Sequence of protein 2:
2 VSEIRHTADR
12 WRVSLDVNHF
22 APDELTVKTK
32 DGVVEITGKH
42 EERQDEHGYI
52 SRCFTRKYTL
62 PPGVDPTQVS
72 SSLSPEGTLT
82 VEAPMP

Sequence of protein 1:
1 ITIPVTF

Residue-level contacts at the interface:
Residue S72 in protein 2 contacts residue V5 in protein 1 (closest heavy-atom distance 3.2 Å).
Residue L26 in protein 2 interacts with residue I3 in protein 1 (closest heavy-atom distance 4.2 Å).
Residue S72 in protein 2 interacts with residue I3 in protein 1 (closest heavy-atom distance 3.2 Å).
Residue V28 in protein 2 interacts with residue I3 in protein 1 (closest heavy-atom distance 3.8 Å).
Residue L74 in protein 2 contacts residue I1 in protein 1 (closest heavy-atom distance 2.6 Å).
Residue V70 in protein 2 contacts residue V5 in protein 1 (closest heavy-atom distance 3.6 Å).
Residue L74 in protein 2 interacts with residue T2 in protein 1 (closest heavy-atom distance 4.8 Å).
Residue V28 in protein 2 interacts with residue T6 in protein 1 (closest heavy-atom distance 2.9 Å).
Residue T30 in protein 2 contacts residue V5 in protein 1 (closest heavy-atom distance 3.9 Å).
Residue V28 in protein 2 is in contact with residue V5 in protein 1 (closest heavy-atom distance 3.5 Å).
Residue P23 in protein 2 contacts residue I1 in protein 1 (closest heavy-atom distance 4.2 Å).
Residue P23 in protein 2 contacts residue I3 in protein 1 (closest heavy-atom distance 4.7 Å).
Residue S73 in protein 2 contacts residue I1 in protein 1 (closest heavy-atom distance 3.3 Å).
Residue S72 in protein 2 contacts residue T2 in protein 1 (closest heavy-atom distance 4.1 Å).
Residue V28 in protein 2 contacts residue P4 in protein 1 (closest heavy-atom distance 4.3 Å).
Residue S73 in protein 2 contacts residue T2 in protein 1 (closest heavy-atom distance 4.4 Å).
Residue T30 in protein 2 interacts with residue T6 in protein 1 (closest heavy-atom distance 2.8 Å).
Residue S71 in protein 2 is in contact with residue V5 in protein 1 (closest heavy-atom distance 3.8 Å).
Residue L74 in protein 2 is in contact with residue I3 in protein 1 (closest heavy-atom distance 3.9 Å).
Residue S72 in protein 2 is in contact with residue I1 in protein 1 (closest heavy-atom distance 4.8 Å).
Residue K31 in protein 2 interacts with residue F7 in protein 1 (closest heavy-atom distance 4.5 Å).
Residue L80 in protein 2 interacts with residue I3 in protein 1 (closest heavy-atom distance 3.8 Å).
Residue T27 in protein 2 is in contact with residue I3 in protein 1 (closest heavy-atom distance 4.8 Å).
Residue S73 in protein 2 contacts residue I3 in protein 1 (closest heavy-atom distance 3.7 Å).
Residue S75 in protein 2 interacts with residue I1 in protein 1 (closest heavy-atom distance 4.7 Å).
Residue P67 in protein 2 is in contact with residue F7 in protein 1 (closest heavy-atom distance 3.7 Å).
Residue T68 in protein 2 is in contact with residue F7 in protein 1 (closest heavy-atom distance 4.6 Å).
Residue T30 in protein 2 contacts residue F7 in protein 1 (closest heavy-atom distance 2.9 Å).
Residue K29 in protein 2 interacts with residue T6 in protein 1 (closest heavy-atom distance 3.4 Å).
Residue K29 in protein 2 interacts with residue V5 in protein 1 (closest heavy-atom distance 4.5 Å).
Residue S71 in protein 2 interacts with residue I3 in protein 1 (closest heavy-atom distance 4.9 Å).

This data describes a binding interaction between two proteins.